These two protein chains interact to form a complex.

Contacts between the two chains:
Residue E91 in protein 1 interacts with residue G26 in protein 2 (closest heavy-atom distance 4.5 Å).
Residue E37 in protein 1 is in contact with residue V7 in protein 2 (closest heavy-atom distance 3.6 Å).
Residue E82 in protein 1 interacts with residue R15 in protein 2 (closest heavy-atom distance 2.8 Å).
Residue R96 in protein 1 interacts with residue Y30 in protein 2 (closest heavy-atom distance 3.7 Å).
Residue P40 in protein 1 contacts residue Y16 in protein 2 (closest heavy-atom distance 3.5 Å).
Residue W86 in protein 1 is in contact with residue Y16 in protein 2 (closest heavy-atom distance 3.6 Å).
Residue V36 in protein 1 contacts residue Q6 in protein 2 (closest heavy-atom distance 3.2 Å).
Residue Y33 in protein 1 contacts residue P4 in protein 2 (closest heavy-atom distance 3.9 Å).
Residue P41 in protein 1 interacts with residue Y16 in protein 2 (closest heavy-atom distance 3.6 Å).
Residue G90 in protein 1 is in contact with residue L19 in protein 2 (closest heavy-atom distance 3.6 Å).
Residue V103 in protein 1 interacts with residue A37 in protein 2 (closest heavy-atom distance 3.7 Å).
Residue F87 in protein 1 contacts residue A18 in protein 2 (closest heavy-atom distance 3.2 Å).
Residue I46 in protein 1 is in contact with residue L13 in protein 2 (closest heavy-atom distance 3.8 Å).
Residue V39 in protein 1 interacts with residue Y16 in protein 2 (closest heavy-atom distance 3.1 Å).
Residue L53 in protein 1 is in contact with residue L10 in protein 2 (closest heavy-atom distance 3.7 Å).
Residue G94 in protein 1 interacts with residue A27 in protein 2 (closest heavy-atom distance 3.6 Å).
Residue E91 in protein 1 interacts with residue M23 in protein 2 (closest heavy-atom distance 4.4 Å).
Residue W86 in protein 1 contacts residue L19 in protein 2 (closest heavy-atom distance 3.5 Å).
Residue E91 in protein 1 contacts residue R29 in protein 2 (closest heavy-atom distance 4.2 Å).
Residue S52 in protein 1 interacts with residue L10 in protein 2 (closest heavy-atom distance 3.7 Å).
Residue E82 in protein 1 interacts with residue I11 in protein 2 (closest heavy-atom distance 4.2 Å).
Residue A49 in protein 1 contacts residue L10 in protein 2 (closest heavy-atom distance 3.3 Å).
Residue E37 in protein 1 interacts with residue K12 in protein 2 (closest heavy-atom distance 4.4 Å).
Residue L38 in protein 1 interacts with residue R15 in protein 2 (closest heavy-atom distance 3.4 Å).
Residue V39 in protein 1 is in contact with residue K12 in protein 2 (closest heavy-atom distance 3.2 Å).
Residue K95 in protein 1 is in contact with residue G26 in protein 2 (closest heavy-atom distance 4.2 Å).
Residue V103 in protein 1 is in contact with residue L33 in protein 2 (closest heavy-atom distance 3.8 Å).
Residue V83 in protein 1 interacts with residue R15 in protein 2 (closest heavy-atom distance 3.8 Å).
Residue G94 in protein 1 interacts with residue G22 in protein 2 (closest heavy-atom distance 4.4 Å).
Residue G90 in protein 1 interacts with residue G22 in protein 2 (closest heavy-atom distance 3.2 Å).
Residue P41 in protein 1 contacts residue K12 in protein 2 (closest heavy-atom distance 3.7 Å).
Residue E37 in protein 1 interacts with residue P4 in protein 2 (closest heavy-atom distance 3.3 Å).
Residue I93 in protein 1 is in contact with residue M23 in protein 2 (closest heavy-atom distance 4.2 Å).
Residue Y33 in protein 1 interacts with residue V2 in protein 2 (closest heavy-atom distance 2.4 Å).
Residue K95 in protein 1 contacts residue Y30 in protein 2 (closest heavy-atom distance 4.5 Å).
Residue V103 in protein 1 contacts residue R41 in protein 2 (closest heavy-atom distance 2.8 Å).
Residue G94 in protein 1 contacts residue M23 in protein 2 (closest heavy-atom distance 3.7 Å).
Residue Y101 in protein 1 is in contact with residue R29 in protein 2 (closest heavy-atom distance 3.2 Å).
Residue A49 in protein 1 is in contact with residue L13 in protein 2 (closest heavy-atom distance 3.8 Å).
Residue E37 in protein 1 interacts with residue V5 in protein 2 (closest heavy-atom distance 3.6 Å).
Residue G94 in protein 1 interacts with residue G26 in protein 2 (closest heavy-atom distance 3.5 Å).
Residue V36 in protein 1 interacts with residue P4 in protein 2 (closest heavy-atom distance 3.7 Å).
Residue A49 in protein 1 contacts residue P9 in protein 2 (closest heavy-atom distance 3.8 Å).
Residue E91 in protein 1 interacts with residue Y25 in protein 2 (closest heavy-atom distance 3.7 Å).
Residue W86 in protein 1 contacts residue R15 in protein 2 (closest heavy-atom distance 3.0 Å).
Residue V79 in protein 1 contacts residue I11 in protein 2 (closest heavy-atom distance 3.7 Å).
Residue F87 in protein 1 interacts with residue L21 in protein 2 (closest heavy-atom distance 3.6 Å).
Residue D102 in protein 1 is in contact with residue Y30 in protein 2 (closest heavy-atom distance 3.6 Å).
Residue Y32 in protein 1 is in contact with residue P4 in protein 2 (closest heavy-atom distance 3.7 Å).
Residue G90 in protein 1 is in contact with residue M23 in protein 2 (closest heavy-atom distance 3.2 Å).
Residue V103 in protein 1 is in contact with residue K34 in protein 2 (closest heavy-atom distance 3.7 Å).
Residue V83 in protein 1 interacts with residue G14 in protein 2 (closest heavy-atom distance 3.8 Å).
Residue V83 in protein 1 contacts residue I11 in protein 2 (closest heavy-atom distance 4.0 Å).
Residue F87 in protein 1 contacts residue G22 in protein 2 (closest heavy-atom distance 3.5 Å).
Residue L38 in protein 1 contacts residue Y16 in protein 2 (closest heavy-atom distance 3.4 Å).
Residue V83 in protein 1 is in contact with residue A18 in protein 2 (closest heavy-atom distance 4.0 Å).
Residue V89 in protein 1 contacts residue L19 in protein 2 (closest heavy-atom distance 4.2 Å).
Residue E45 in protein 1 is in contact with residue P9 in protein 2 (closest heavy-atom distance 3.7 Å).
Residue D102 in protein 1 is in contact with residue K34 in protein 2 (closest heavy-atom distance 4.0 Å).
Residue E91 in protein 1 contacts residue G22 in protein 2 (closest heavy-atom distance 3.5 Å).

Sequence of protein 1:
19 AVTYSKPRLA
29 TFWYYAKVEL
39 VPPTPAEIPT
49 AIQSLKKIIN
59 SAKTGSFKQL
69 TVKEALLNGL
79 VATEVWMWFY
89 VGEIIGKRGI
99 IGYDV

Sequence of protein 2:
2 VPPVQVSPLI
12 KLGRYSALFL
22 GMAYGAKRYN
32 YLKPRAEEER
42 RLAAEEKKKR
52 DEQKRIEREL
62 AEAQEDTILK